Sequence of chain B:
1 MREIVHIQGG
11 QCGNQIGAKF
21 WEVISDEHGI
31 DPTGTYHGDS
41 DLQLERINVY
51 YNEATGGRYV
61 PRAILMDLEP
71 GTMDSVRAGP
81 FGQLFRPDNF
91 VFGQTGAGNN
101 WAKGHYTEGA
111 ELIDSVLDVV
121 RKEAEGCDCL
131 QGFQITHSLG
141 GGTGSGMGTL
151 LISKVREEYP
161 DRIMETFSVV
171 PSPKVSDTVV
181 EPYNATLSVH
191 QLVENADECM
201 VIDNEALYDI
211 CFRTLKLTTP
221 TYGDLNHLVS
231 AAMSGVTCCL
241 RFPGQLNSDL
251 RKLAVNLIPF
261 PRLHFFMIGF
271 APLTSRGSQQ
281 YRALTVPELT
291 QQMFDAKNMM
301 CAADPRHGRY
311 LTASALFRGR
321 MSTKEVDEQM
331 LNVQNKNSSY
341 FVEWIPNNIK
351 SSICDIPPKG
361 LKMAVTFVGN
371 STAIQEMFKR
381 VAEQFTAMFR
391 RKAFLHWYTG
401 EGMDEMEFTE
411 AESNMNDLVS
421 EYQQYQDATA

These two protein chains interact to form a complex.

Residue-level contacts at the interface:
Residue E158 in chain B contacts residue H240 in chain A (closest heavy-atom distance 3.4 Å).
Residue Y159 in chain B contacts residue H240 in chain A (closest heavy-atom distance 3.4 Å).
Residue E158 in chain B interacts with residue D242 in chain A (closest heavy-atom distance 4.3 Å).
Residue E125 in chain B interacts with residue H240 in chain A (closest heavy-atom distance 4.7 Å).
Residue D128 in chain B is in contact with residue P237 in chain A (closest heavy-atom distance 4.3 Å).

Sequence of chain A:
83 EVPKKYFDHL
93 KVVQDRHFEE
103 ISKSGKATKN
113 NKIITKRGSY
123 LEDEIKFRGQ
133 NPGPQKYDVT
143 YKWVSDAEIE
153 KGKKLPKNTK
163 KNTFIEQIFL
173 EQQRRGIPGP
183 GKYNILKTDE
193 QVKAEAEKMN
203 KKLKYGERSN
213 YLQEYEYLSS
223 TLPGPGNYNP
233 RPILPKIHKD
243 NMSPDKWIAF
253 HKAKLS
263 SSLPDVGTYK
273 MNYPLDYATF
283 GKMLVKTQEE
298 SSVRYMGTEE